This data describes a binding interaction between two proteins.

Sequence of protein 1:
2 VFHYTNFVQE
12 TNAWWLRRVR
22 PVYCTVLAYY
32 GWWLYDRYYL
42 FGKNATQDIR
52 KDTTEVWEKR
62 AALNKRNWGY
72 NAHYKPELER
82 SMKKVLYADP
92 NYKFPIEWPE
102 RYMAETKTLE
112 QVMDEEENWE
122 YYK

Sequence of protein 2:
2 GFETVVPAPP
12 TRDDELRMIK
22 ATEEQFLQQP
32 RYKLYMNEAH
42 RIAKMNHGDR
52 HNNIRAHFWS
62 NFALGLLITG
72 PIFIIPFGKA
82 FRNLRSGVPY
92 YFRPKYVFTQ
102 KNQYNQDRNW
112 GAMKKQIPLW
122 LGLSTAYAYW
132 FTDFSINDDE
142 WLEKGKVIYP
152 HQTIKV

Contacts between the two chains:
Residue Y36 in protein 2 contacts residue Y40 in protein 1 (closest heavy-atom distance 3.1 Å).
Residue L28 in protein 2 contacts residue T47 in protein 1 (closest heavy-atom distance 4.8 Å).
Residue L35 in protein 2 interacts with residue Y40 in protein 1 (closest heavy-atom distance 4.8 Å).
Residue N38 in protein 2 contacts residue G43 in protein 1 (closest heavy-atom distance 4.7 Å).
Residue M37 in protein 2 interacts with residue Y40 in protein 1 (closest heavy-atom distance 3.8 Å).
Residue F27 in protein 2 contacts residue G43 in protein 1 (closest heavy-atom distance 3.9 Å).
Residue E24 in protein 2 contacts residue T47 in protein 1 (closest heavy-atom distance 4.3 Å).
Residue N38 in protein 2 interacts with residue Y40 in protein 1 (closest heavy-atom distance 3.6 Å).
Residue F27 in protein 2 contacts residue K44 in protein 1 (closest heavy-atom distance 4.1 Å).
Residue F27 in protein 2 contacts residue T47 in protein 1 (closest heavy-atom distance 4.7 Å).